Interface contacts:
Residue L22 in chain A interacts with residue A38 in chain B (closest heavy-atom distance 4.2 Å).
Residue T28 in chain A interacts with residue T37 in chain B (closest heavy-atom distance 4.5 Å).
Residue F30 in chain A is in contact with residue T42 in chain B (closest heavy-atom distance 3.1 Å).
Residue F30 in chain A contacts residue A38 in chain B (closest heavy-atom distance 3.1 Å).
Residue R29 in chain A contacts residue Y41 in chain B (closest heavy-atom distance 4.2 Å).
Residue D27 in chain A interacts with residue Y41 in chain B (closest heavy-atom distance 4.3 Å).
Residue F30 in chain A interacts with residue Q39 in chain B (closest heavy-atom distance 2.9 Å).
Residue T28 in chain A is in contact with residue Y41 in chain B (closest heavy-atom distance 3.2 Å).
Residue T28 in chain A interacts with residue A38 in chain B (closest heavy-atom distance 3.2 Å).
Residue R29 in chain A is in contact with residue A38 in chain B (closest heavy-atom distance 3.8 Å).
Residue R29 in chain A interacts with residue T42 in chain B (closest heavy-atom distance 3.4 Å).
Residue R29 in chain A contacts residue D45 in chain B (closest heavy-atom distance 4.7 Å).

Sequence of chain A:
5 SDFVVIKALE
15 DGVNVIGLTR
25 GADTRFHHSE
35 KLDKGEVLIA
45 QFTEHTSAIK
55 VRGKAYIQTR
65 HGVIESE

Sequence of chain B:
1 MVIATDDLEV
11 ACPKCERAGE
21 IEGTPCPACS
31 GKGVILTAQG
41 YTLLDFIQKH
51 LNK

The following describes two proteins that form a bound complex.